Sequence of protein 1:
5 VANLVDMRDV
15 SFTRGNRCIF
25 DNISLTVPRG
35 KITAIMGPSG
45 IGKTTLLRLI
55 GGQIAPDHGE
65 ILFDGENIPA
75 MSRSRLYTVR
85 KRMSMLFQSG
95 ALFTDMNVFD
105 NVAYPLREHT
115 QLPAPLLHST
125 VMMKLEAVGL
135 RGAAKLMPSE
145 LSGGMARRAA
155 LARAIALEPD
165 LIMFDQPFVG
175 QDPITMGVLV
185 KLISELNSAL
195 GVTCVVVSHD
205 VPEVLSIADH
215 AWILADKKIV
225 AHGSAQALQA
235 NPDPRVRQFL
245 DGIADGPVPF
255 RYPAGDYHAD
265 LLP

This data describes a binding interaction between two proteins.

Interface contacts:
Residue T98 in protein 1 interacts with residue S228 in protein 2 (closest heavy-atom distance 3.8 Å).
Residue S143 in protein 1 is in contact with residue T227 in protein 2 (closest heavy-atom distance 4.6 Å).
Residue D99 in protein 1 interacts with residue S228 in protein 2 (closest heavy-atom distance 4.3 Å).
Residue T98 in protein 1 contacts residue T227 in protein 2 (closest heavy-atom distance 4.2 Å).

Sequence of protein 2:
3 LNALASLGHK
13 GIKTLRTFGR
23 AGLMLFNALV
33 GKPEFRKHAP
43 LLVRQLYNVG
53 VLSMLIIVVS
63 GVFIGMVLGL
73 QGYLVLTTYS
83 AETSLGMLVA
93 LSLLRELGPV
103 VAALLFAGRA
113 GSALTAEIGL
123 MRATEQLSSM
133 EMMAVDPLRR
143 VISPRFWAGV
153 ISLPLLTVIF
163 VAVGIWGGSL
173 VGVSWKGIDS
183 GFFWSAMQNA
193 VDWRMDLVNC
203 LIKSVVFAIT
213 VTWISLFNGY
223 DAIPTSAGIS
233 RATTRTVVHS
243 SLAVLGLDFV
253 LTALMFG